The following describes two proteins that form a bound complex.

Sequence of chain A:
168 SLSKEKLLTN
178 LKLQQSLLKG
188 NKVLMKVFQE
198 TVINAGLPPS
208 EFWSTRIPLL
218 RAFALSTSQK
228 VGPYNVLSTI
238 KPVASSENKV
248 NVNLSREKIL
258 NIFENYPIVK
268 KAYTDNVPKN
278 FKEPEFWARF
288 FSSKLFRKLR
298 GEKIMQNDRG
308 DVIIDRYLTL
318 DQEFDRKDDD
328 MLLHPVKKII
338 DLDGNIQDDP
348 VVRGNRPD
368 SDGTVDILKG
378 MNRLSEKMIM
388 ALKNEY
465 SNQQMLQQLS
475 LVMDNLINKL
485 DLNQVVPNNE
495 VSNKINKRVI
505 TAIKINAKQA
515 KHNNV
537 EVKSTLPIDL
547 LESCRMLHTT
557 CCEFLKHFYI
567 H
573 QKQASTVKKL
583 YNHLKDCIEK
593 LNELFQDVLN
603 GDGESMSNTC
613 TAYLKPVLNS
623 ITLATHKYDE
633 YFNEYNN

Sequence of chain B:
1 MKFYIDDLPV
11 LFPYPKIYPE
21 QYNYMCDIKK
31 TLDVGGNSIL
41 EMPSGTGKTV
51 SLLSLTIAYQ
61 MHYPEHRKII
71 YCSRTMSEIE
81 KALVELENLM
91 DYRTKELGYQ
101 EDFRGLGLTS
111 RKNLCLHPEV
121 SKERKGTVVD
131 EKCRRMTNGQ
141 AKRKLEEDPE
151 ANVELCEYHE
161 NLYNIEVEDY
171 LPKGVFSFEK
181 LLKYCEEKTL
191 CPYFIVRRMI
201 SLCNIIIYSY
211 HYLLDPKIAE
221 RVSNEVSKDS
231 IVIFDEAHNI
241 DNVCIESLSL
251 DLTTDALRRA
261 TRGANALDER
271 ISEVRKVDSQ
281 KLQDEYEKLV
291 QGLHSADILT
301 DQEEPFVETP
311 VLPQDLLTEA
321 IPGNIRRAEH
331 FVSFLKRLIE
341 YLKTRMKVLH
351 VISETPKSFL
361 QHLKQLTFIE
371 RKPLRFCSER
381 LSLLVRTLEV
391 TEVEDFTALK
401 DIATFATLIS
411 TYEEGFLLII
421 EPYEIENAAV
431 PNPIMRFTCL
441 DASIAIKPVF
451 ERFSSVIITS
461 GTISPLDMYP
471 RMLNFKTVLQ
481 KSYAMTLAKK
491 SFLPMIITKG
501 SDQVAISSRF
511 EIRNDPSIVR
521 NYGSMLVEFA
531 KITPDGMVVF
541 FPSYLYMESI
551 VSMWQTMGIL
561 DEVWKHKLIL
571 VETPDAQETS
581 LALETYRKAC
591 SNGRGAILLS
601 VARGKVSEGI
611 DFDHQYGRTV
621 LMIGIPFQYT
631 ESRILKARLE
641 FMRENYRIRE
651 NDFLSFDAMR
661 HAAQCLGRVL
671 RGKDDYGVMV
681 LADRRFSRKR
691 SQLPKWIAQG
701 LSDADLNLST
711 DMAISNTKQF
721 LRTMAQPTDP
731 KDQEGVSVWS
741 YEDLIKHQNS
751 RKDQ

Interface contacts:
Residue A576 in chain B contacts residue D340 in chain A (closest heavy-atom distance 3.7 Å).
Residue E246 in chain B interacts with residue R350 in chain A (closest heavy-atom distance 3.2 Å).
Residue I569 in chain B contacts residue S382 in chain A (closest heavy-atom distance 3.6 Å).
Residue K81 in chain B contacts residue I336 in chain A (closest heavy-atom distance 3.4 Å).
Residue T127 in chain B interacts with residue V348 in chain A (closest heavy-atom distance 3.7 Å).
Residue S77 in chain B is in contact with residue I336 in chain A (closest heavy-atom distance 2.2 Å).
Residue E631 in chain B is in contact with residue P354 in chain A (closest heavy-atom distance 3.0 Å).
Residue V571 in chain B interacts with residue L375 in chain A (closest heavy-atom distance 3.5 Å).
Residue E80 in chain B contacts residue I336 in chain A (closest heavy-atom distance 3.1 Å).
Residue Q555 in chain B interacts with residue R297 in chain A (closest heavy-atom distance 3.2 Å).
Residue K217 in chain B contacts residue V348 in chain A (closest heavy-atom distance 3.6 Å).
Residue I610 in chain B is in contact with residue I337 in chain A (closest heavy-atom distance 3.7 Å).
Residue Q577 in chain B interacts with residue D340 in chain A (closest heavy-atom distance 3.3 Å).
Residue L570 in chain B interacts with residue N379 in chain A (closest heavy-atom distance 3.5 Å).
Residue T75 in chain B contacts residue N342 in chain A (closest heavy-atom distance 3.0 Å).
Residue R436 in chain B is in contact with residue N352 in chain A (closest heavy-atom distance 3.2 Å).
Residue S580 in chain B contacts residue D340 in chain A (closest heavy-atom distance 3.7 Å).
Residue D251 in chain B interacts with residue N352 in chain A (closest heavy-atom distance 3.1 Å).
Residue S580 in chain B is in contact with residue D338 in chain A (closest heavy-atom distance 3.7 Å).
Residue M76 in chain B interacts with residue N342 in chain A (closest heavy-atom distance 3.7 Å).
Residue L583 in chain B contacts residue I337 in chain A (closest heavy-atom distance 3.5 Å).
Residue T573 in chain B is in contact with residue N379 in chain A (closest heavy-atom distance 3.5 Å).
Residue W564 in chain B interacts with residue L381 in chain A (closest heavy-atom distance 3.4 Å).
Residue S580 in chain B contacts residue L339 in chain A (closest heavy-atom distance 2.8 Å).
Residue S110 in chain B interacts with residue D346 in chain A (closest heavy-atom distance 3.4 Å).
Residue L545 in chain B interacts with residue D355 in chain A (closest heavy-atom distance 3.5 Å).
Residue S580 in chain B is in contact with residue I337 in chain A (closest heavy-atom distance 3.5 Å).
Residue L250 in chain B is in contact with residue R350 in chain A (closest heavy-atom distance 3.5 Å).
Residue N113 in chain B interacts with residue G341 in chain A (closest heavy-atom distance 3.5 Å).
Residue R124 in chain B interacts with residue D340 in chain A (closest heavy-atom distance 3.5 Å).
Residue K588 in chain B contacts residue K390 in chain A (closest heavy-atom distance 2.8 Å).
Residue S249 in chain B interacts with residue G351 in chain A (closest heavy-atom distance 2.6 Å).
Residue L581 in chain B is in contact with residue E383 in chain A (closest heavy-atom distance 3.2 Å).
Residue V571 in chain B contacts residue N379 in chain A (closest heavy-atom distance 2.8 Å).
Residue T585 in chain B contacts residue E383 in chain A (closest heavy-atom distance 3.6 Å).
Residue Q555 in chain B contacts residue L296 in chain A (closest heavy-atom distance 3.4 Å).
Residue E80 in chain B contacts residue K335 in chain A (closest heavy-atom distance 2.7 Å).
Residue I218 in chain B is in contact with residue P347 in chain A (closest heavy-atom distance 3.5 Å).
Residue D215 in chain B interacts with residue V349 in chain A (closest heavy-atom distance 3.1 Å).
Residue A582 in chain B contacts residue N379 in chain A (closest heavy-atom distance 3.5 Å).
Residue Q577 in chain B contacts residue H331 in chain A (closest heavy-atom distance 3.8 Å).
Residue S249 in chain B contacts residue R350 in chain A (closest heavy-atom distance 3.5 Å).
Residue R436 in chain B contacts residue G351 in chain A (closest heavy-atom distance 2.2 Å).
Residue D401 in chain B is in contact with residue R350 in chain A (closest heavy-atom distance 2.4 Å).
Residue R594 in chain B interacts with residue Y231 in chain A (closest heavy-atom distance 3.2 Å).
Residue D251 in chain B interacts with residue G351 in chain A (closest heavy-atom distance 3.6 Å).
Residue E584 in chain B interacts with residue H331 in chain A (closest heavy-atom distance 3.7 Å).
Residue E548 in chain B interacts with residue T371 in chain A (closest heavy-atom distance 3.2 Å).
Residue D561 in chain B interacts with residue V240 in chain A (closest heavy-atom distance 3.0 Å).
Residue S110 in chain B contacts residue D345 in chain A (closest heavy-atom distance 2.9 Å).
Residue K112 in chain B interacts with residue D345 in chain A (closest heavy-atom distance 3.1 Å).
Residue L581 in chain B contacts residue H331 in chain A (closest heavy-atom distance 3.7 Å).
Residue L570 in chain B interacts with residue S382 in chain A (closest heavy-atom distance 3.1 Å).
Residue E631 in chain B contacts residue D355 in chain A (closest heavy-atom distance 2.8 Å).
Residue N113 in chain B contacts residue K335 in chain A (closest heavy-atom distance 3.6 Å).
Residue E548 in chain B interacts with residue V372 in chain A (closest heavy-atom distance 2.7 Å).
Residue D561 in chain B interacts with residue P239 in chain A (closest heavy-atom distance 3.0 Å).
Residue E548 in chain B is in contact with residue G370 in chain A (closest heavy-atom distance 2.8 Å).
Residue R594 in chain B contacts residue N232 in chain A (closest heavy-atom distance 3.4 Å).
Residue Y544 in chain B is in contact with residue L375 in chain A (closest heavy-atom distance 3.7 Å).